Sequence of the first protein:
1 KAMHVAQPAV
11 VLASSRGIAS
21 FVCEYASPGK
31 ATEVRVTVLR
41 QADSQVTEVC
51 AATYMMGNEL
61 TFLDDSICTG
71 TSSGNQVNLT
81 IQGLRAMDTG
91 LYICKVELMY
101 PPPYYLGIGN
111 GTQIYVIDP

This data describes a binding interaction between two proteins.

Sequence of the second protein:
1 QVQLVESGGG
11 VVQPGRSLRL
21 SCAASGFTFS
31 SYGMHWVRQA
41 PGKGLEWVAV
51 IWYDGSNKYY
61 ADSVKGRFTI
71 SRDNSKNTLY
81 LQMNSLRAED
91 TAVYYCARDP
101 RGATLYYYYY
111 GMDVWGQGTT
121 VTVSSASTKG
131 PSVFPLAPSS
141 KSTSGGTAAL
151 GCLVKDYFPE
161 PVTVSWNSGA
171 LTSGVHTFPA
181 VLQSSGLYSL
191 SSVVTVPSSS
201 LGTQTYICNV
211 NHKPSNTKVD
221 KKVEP

Interface contacts:
Residue Y106 in the second protein contacts residue S44 in the first protein (closest heavy-atom distance 4.2 Å).
Residue Y107 in the second protein interacts with residue K95 in the first protein (closest heavy-atom distance 4.7 Å).
Residue W52 in the second protein interacts with residue E97 in the first protein (closest heavy-atom distance 3.8 Å).
Residue Y107 in the second protein is in contact with residue L91 in the first protein (closest heavy-atom distance 3.9 Å).
Residue Y107 in the second protein interacts with residue G109 in the first protein (closest heavy-atom distance 4.3 Å).
Residue Y107 in the second protein is in contact with residue I108 in the first protein (closest heavy-atom distance 3.7 Å).
Residue R101 in the second protein interacts with residue E97 in the first protein (closest heavy-atom distance 3.6 Å).
Residue L105 in the second protein interacts with residue Q45 in the first protein (closest heavy-atom distance 3.5 Å).
Residue Y59 in the second protein interacts with residue P102 in the first protein (closest heavy-atom distance 4.2 Å).
Residue Y107 in the second protein is in contact with residue L39 in the first protein (closest heavy-atom distance 3.9 Å).
Residue T104 in the second protein contacts residue V46 in the first protein (closest heavy-atom distance 3.6 Å).
Residue Y59 in the second protein is in contact with residue M99 in the first protein (closest heavy-atom distance 2.6 Å).
Residue G102 in the second protein contacts residue L39 in the first protein (closest heavy-atom distance 4.2 Å).
Residue Y107 in the second protein interacts with residue N110 in the first protein (closest heavy-atom distance 4.5 Å).
Residue Y53 in the second protein contacts residue R35 in the first protein (closest heavy-atom distance 4.8 Å).
Residue L105 in the second protein contacts residue S44 in the first protein (closest heavy-atom distance 3.2 Å).
Residue Y59 in the second protein interacts with residue P103 in the first protein (closest heavy-atom distance 4.8 Å).
Residue Y110 in the second protein contacts residue E97 in the first protein (closest heavy-atom distance 4.6 Å).
Residue R101 in the second protein interacts with residue Y104 in the first protein (closest heavy-atom distance 3.1 Å).
Residue Y110 in the second protein interacts with residue I108 in the first protein (closest heavy-atom distance 3.9 Å).
Residue Y108 in the second protein is in contact with residue I108 in the first protein (closest heavy-atom distance 4.4 Å).
Residue R101 in the second protein is in contact with residue K95 in the first protein (closest heavy-atom distance 3.7 Å).
Residue W52 in the second protein contacts residue M99 in the first protein (closest heavy-atom distance 3.6 Å).
Residue Y110 in the second protein is in contact with residue Y104 in the first protein (closest heavy-atom distance 4.7 Å).
Residue N57 in the second protein contacts residue M99 in the first protein (closest heavy-atom distance 3.4 Å).
Residue L105 in the second protein interacts with residue V46 in the first protein (closest heavy-atom distance 3.8 Å).
Residue Y59 in the second protein is in contact with residue L98 in the first protein (closest heavy-atom distance 4.5 Å).
Residue Y59 in the second protein interacts with residue Y104 in the first protein (closest heavy-atom distance 3.6 Å).
Residue Y107 in the second protein contacts residue I93 in the first protein (closest heavy-atom distance 3.4 Å).
Residue Y110 in the second protein is in contact with residue K95 in the first protein (closest heavy-atom distance 2.8 Å).
Residue G102 in the second protein interacts with residue K95 in the first protein (closest heavy-atom distance 4.7 Å).
Residue Y110 in the second protein interacts with residue L106 in the first protein (closest heavy-atom distance 3.7 Å).
Residue Y107 in the second protein interacts with residue V46 in the first protein (closest heavy-atom distance 4.2 Å).
Residue Y106 in the second protein interacts with residue Q41 in the first protein (closest heavy-atom distance 3.3 Å).
Residue L105 in the second protein interacts with residue Q41 in the first protein (closest heavy-atom distance 3.0 Å).
Residue N57 in the second protein is in contact with residue E33 in the first protein (closest heavy-atom distance 4.4 Å).
Residue A103 in the second protein is in contact with residue V46 in the first protein (closest heavy-atom distance 3.7 Å).
Residue Y106 in the second protein interacts with residue V46 in the first protein (closest heavy-atom distance 4.1 Å).
Residue W52 in the second protein contacts residue Y104 in the first protein (closest heavy-atom distance 3.5 Å).
Residue Y107 in the second protein is in contact with residue Q41 in the first protein (closest heavy-atom distance 3.0 Å).
Residue G102 in the second protein is in contact with residue V46 in the first protein (closest heavy-atom distance 3.8 Å).
Residue Y59 in the second protein interacts with residue Y100 in the first protein (closest heavy-atom distance 4.7 Å).